This data describes a binding interaction between two proteins.

Sequence of protein 2:
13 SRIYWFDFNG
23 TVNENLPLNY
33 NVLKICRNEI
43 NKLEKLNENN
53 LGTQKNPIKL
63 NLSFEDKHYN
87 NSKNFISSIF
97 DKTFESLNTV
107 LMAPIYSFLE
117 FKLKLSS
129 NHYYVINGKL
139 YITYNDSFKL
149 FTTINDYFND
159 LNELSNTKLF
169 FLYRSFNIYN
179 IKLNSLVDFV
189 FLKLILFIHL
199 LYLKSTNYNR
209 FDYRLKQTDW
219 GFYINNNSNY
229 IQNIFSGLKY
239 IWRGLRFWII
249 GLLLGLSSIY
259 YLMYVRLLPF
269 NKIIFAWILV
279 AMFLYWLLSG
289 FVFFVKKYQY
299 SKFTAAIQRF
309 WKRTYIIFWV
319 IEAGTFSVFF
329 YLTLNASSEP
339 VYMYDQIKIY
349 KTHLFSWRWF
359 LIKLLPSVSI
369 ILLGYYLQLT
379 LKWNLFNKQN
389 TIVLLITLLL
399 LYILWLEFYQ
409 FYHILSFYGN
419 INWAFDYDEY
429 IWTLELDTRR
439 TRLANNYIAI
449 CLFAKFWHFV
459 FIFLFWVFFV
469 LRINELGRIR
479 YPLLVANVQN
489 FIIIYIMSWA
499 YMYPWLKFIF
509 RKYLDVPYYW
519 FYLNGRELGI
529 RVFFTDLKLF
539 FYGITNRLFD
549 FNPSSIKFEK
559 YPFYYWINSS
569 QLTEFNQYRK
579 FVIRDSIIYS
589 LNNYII

Residue-level contacts at the interface:
Residue Y563 in protein 2 contacts residue R9 in protein 1 (closest heavy-atom distance 4.2 Å).
Residue F561 in protein 2 is in contact with residue W11 in protein 1 (closest heavy-atom distance 4.4 Å).
Residue P560 in protein 2 contacts residue R9 in protein 1 (closest heavy-atom distance 4.0 Å).
Residue R356 in protein 2 is in contact with residue T6 in protein 1 (closest heavy-atom distance 3.4 Å).
Residue K578 in protein 2 contacts residue Q116 in protein 1 (closest heavy-atom distance 2.5 Å).
Residue K555 in protein 2 is in contact with residue D7 in protein 1 (closest heavy-atom distance 4.6 Å).
Residue F423 in protein 2 interacts with residue L31 in protein 1 (closest heavy-atom distance 3.7 Å).
Residue F579 in protein 2 interacts with residue Q116 in protein 1 (closest heavy-atom distance 3.1 Å).
Residue W564 in protein 2 is in contact with residue Y107 in protein 1 (closest heavy-atom distance 3.6 Å).
Residue K578 in protein 2 contacts residue G115 in protein 1 (closest heavy-atom distance 3.8 Å).
Residue F579 in protein 2 interacts with residue H117 in protein 1 (closest heavy-atom distance 4.5 Å).
Residue F561 in protein 2 contacts residue E15 in protein 1 (closest heavy-atom distance 3.1 Å).
Residue R582 in protein 2 interacts with residue E2 in protein 1 (closest heavy-atom distance 4.4 Å).
Residue K555 in protein 2 contacts residue R9 in protein 1 (closest heavy-atom distance 3.7 Å).
Residue K558 in protein 2 interacts with residue E14 in protein 1 (closest heavy-atom distance 3.6 Å).
Residue W421 in protein 2 contacts residue K32 in protein 1 (closest heavy-atom distance 3.7 Å).
Residue F561 in protein 2 contacts residue I19 in protein 1 (closest heavy-atom distance 3.8 Å).
Residue Q344 in protein 2 interacts with residue W121 in protein 1 (closest heavy-atom distance 3.7 Å).
Residue Y592 in protein 2 interacts with residue I18 in protein 1 (closest heavy-atom distance 4.2 Å).
Residue K558 in protein 2 contacts residue R9 in protein 1 (closest heavy-atom distance 3.7 Å).
Residue P560 in protein 2 contacts residue E15 in protein 1 (closest heavy-atom distance 3.9 Å).
Residue Y563 in protein 2 contacts residue P3 in protein 1 (closest heavy-atom distance 3.2 Å).
Residue W430 in protein 2 is in contact with residue L31 in protein 1 (closest heavy-atom distance 3.8 Å).
Residue I585 in protein 2 contacts residue M1 in protein 1 (closest heavy-atom distance 3.7 Å).
Residue R582 in protein 2 contacts residue Q116 in protein 1 (closest heavy-atom distance 3.2 Å).
Residue I593 in protein 2 contacts residue I18 in protein 1 (closest heavy-atom distance 3.9 Å).
Residue F561 in protein 2 contacts residue R9 in protein 1 (closest heavy-atom distance 3.5 Å).
Residue Y348 in protein 2 contacts residue W121 in protein 1 (closest heavy-atom distance 3.5 Å).
Residue W564 in protein 2 is in contact with residue E15 in protein 1 (closest heavy-atom distance 4.5 Å).
Residue P560 in protein 2 contacts residue E14 in protein 1 (closest heavy-atom distance 3.3 Å).
Residue I585 in protein 2 is in contact with residue F110 in protein 1 (closest heavy-atom distance 4.1 Å).
Residue I581 in protein 2 contacts residue Q116 in protein 1 (closest heavy-atom distance 3.4 Å).
Residue W564 in protein 2 is in contact with residue E2 in protein 1 (closest heavy-atom distance 3.8 Å).
Residue L589 in protein 2 interacts with residue I18 in protein 1 (closest heavy-atom distance 3.7 Å).
Residue F561 in protein 2 contacts residue I18 in protein 1 (closest heavy-atom distance 3.5 Å).
Residue Y576 in protein 2 contacts residue C118 in protein 1 (closest heavy-atom distance 4.1 Å).
Residue K349 in protein 2 interacts with residue L120 in protein 1 (closest heavy-atom distance 4.3 Å).
Residue Y576 in protein 2 interacts with residue H117 in protein 1 (closest heavy-atom distance 4.2 Å).
Residue W421 in protein 2 contacts residue E35 in protein 1 (closest heavy-atom distance 3.6 Å).
Residue W564 in protein 2 is in contact with residue W11 in protein 1 (closest heavy-atom distance 3.7 Å).
Residue I581 in protein 2 contacts residue H114 in protein 1 (closest heavy-atom distance 4.4 Å).
Residue F579 in protein 2 contacts residue M1 in protein 1 (closest heavy-atom distance 4.5 Å).
Residue F556 in protein 2 is in contact with residue R9 in protein 1 (closest heavy-atom distance 2.7 Å).
Residue Y559 in protein 2 contacts residue E15 in protein 1 (closest heavy-atom distance 4.2 Å).
Residue Y562 in protein 2 is in contact with residue R9 in protein 1 (closest heavy-atom distance 3.5 Å).
Residue W564 in protein 2 is in contact with residue P3 in protein 1 (closest heavy-atom distance 3.8 Å).
Residue I345 in protein 2 contacts residue K119 in protein 1 (closest heavy-atom distance 3.9 Å).
Residue Y559 in protein 2 contacts residue R9 in protein 1 (closest heavy-atom distance 2.8 Å).
Residue Y576 in protein 2 interacts with residue G115 in protein 1 (closest heavy-atom distance 3.4 Å).
Residue I345 in protein 2 is in contact with residue L120 in protein 1 (closest heavy-atom distance 3.6 Å).
Residue R582 in protein 2 interacts with residue M1 in protein 1 (closest heavy-atom distance 2.2 Å).
Residue F579 in protein 2 interacts with residue C118 in protein 1 (closest heavy-atom distance 4.5 Å).
Residue E557 in protein 2 is in contact with residue R9 in protein 1 (closest heavy-atom distance 3.6 Å).
Residue Y592 in protein 2 is in contact with residue R21 in protein 1 (closest heavy-atom distance 2.5 Å).
Residue I345 in protein 2 contacts residue W121 in protein 1 (closest heavy-atom distance 4.0 Å).
Residue Y348 in protein 2 interacts with residue K119 in protein 1 (closest heavy-atom distance 3.5 Å).
Residue W430 in protein 2 contacts residue E35 in protein 1 (closest heavy-atom distance 3.6 Å).
Residue P560 in protein 2 is in contact with residue I18 in protein 1 (closest heavy-atom distance 4.4 Å).
Residue E557 in protein 2 contacts residue T12 in protein 1 (closest heavy-atom distance 4.1 Å).
Residue W564 in protein 2 interacts with residue M1 in protein 1 (closest heavy-atom distance 3.7 Å).

Sequence of protein 1:
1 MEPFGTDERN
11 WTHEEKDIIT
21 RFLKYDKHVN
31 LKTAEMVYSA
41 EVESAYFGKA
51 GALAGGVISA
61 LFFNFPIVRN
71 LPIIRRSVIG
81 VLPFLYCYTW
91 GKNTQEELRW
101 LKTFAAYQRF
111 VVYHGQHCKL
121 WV